Residue-level contacts at the interface:
Residue T340 in protein 2 interacts with residue G57 in protein 1 (closest heavy-atom distance 4.9 Å).
Residue L110 in protein 2 interacts with residue L70 in protein 1 (closest heavy-atom distance 3.1 Å).
Residue Y339 in protein 2 contacts residue G57 in protein 1 (closest heavy-atom distance 2.9 Å).
Residue E175 in protein 2 contacts residue V65 in protein 1 (closest heavy-atom distance 4.4 Å).
Residue I174 in protein 2 contacts residue V65 in protein 1 (closest heavy-atom distance 4.4 Å).
Residue S324 in protein 2 is in contact with residue G57 in protein 1 (closest heavy-atom distance 2.5 Å).
Residue V112 in protein 2 is in contact with residue S69 in protein 1 (closest heavy-atom distance 3.9 Å).
Residue E175 in protein 2 interacts with residue L64 in protein 1 (closest heavy-atom distance 4.8 Å).
Residue N168 in protein 2 interacts with residue V76 in protein 1 (closest heavy-atom distance 3.3 Å).
Residue F326 in protein 2 contacts residue A59 in protein 1 (closest heavy-atom distance 3.2 Å).
Residue S111 in protein 2 interacts with residue L70 in protein 1 (closest heavy-atom distance 3.1 Å).
Residue K109 in protein 2 interacts with residue N71 in protein 1 (closest heavy-atom distance 4.7 Å).
Residue S87 in protein 2 is in contact with residue S69 in protein 1 (closest heavy-atom distance 4.6 Å).
Residue S324 in protein 2 contacts residue Q58 in protein 1 (closest heavy-atom distance 4.4 Å).
Residue A325 in protein 2 interacts with residue A59 in protein 1 (closest heavy-atom distance 4.8 Å).
Residue R116 in protein 2 is in contact with residue L64 in protein 1 (closest heavy-atom distance 3.4 Å).
Residue L85 in protein 2 contacts residue S69 in protein 1 (closest heavy-atom distance 3.4 Å).
Residue R84 in protein 2 is in contact with residue S67 in protein 1 (closest heavy-atom distance 3.0 Å).
Residue Y339 in protein 2 contacts residue Q58 in protein 1 (closest heavy-atom distance 4.5 Å).
Residue T115 in protein 2 contacts residue L64 in protein 1 (closest heavy-atom distance 3.9 Å).
Residue D394 in protein 2 interacts with residue R62 in protein 1 (closest heavy-atom distance 2.6 Å).
Residue L110 in protein 2 contacts residue N71 in protein 1 (closest heavy-atom distance 4.6 Å).
Residue A325 in protein 2 is in contact with residue G57 in protein 1 (closest heavy-atom distance 2.6 Å).
Residue S385 in protein 2 interacts with residue G61 in protein 1 (closest heavy-atom distance 4.3 Å).
Residue A328 in protein 2 is in contact with residue L64 in protein 1 (closest heavy-atom distance 4.3 Å).
Residue T113 in protein 2 interacts with residue V68 in protein 1 (closest heavy-atom distance 3.0 Å).
Residue S114 in protein 2 is in contact with residue S67 in protein 1 (closest heavy-atom distance 3.6 Å).
Residue Y191 in protein 2 interacts with residue S67 in protein 1 (closest heavy-atom distance 3.9 Å).
Residue G337 in protein 2 interacts with residue G57 in protein 1 (closest heavy-atom distance 5.0 Å).
Residue D161 in protein 2 is in contact with residue S67 in protein 1 (closest heavy-atom distance 4.8 Å).
Residue F338 in protein 2 interacts with residue G57 in protein 1 (closest heavy-atom distance 4.1 Å).
Residue F326 in protein 2 contacts residue Q58 in protein 1 (closest heavy-atom distance 3.2 Å).
Residue F326 in protein 2 contacts residue L64 in protein 1 (closest heavy-atom distance 3.9 Å).
Residue V112 in protein 2 is in contact with residue S67 in protein 1 (closest heavy-atom distance 4.1 Å).
Residue A325 in protein 2 interacts with residue Q58 in protein 1 (closest heavy-atom distance 4.4 Å).
Residue A328 in protein 2 is in contact with residue A59 in protein 1 (closest heavy-atom distance 4.7 Å).
Residue F326 in protein 2 interacts with residue G57 in protein 1 (closest heavy-atom distance 3.4 Å).
Residue T113 in protein 2 is in contact with residue S67 in protein 1 (closest heavy-atom distance 3.7 Å).
Residue S114 in protein 2 is in contact with residue R77 in protein 1 (closest heavy-atom distance 4.9 Å).
Residue Y330 in protein 2 is in contact with residue L64 in protein 1 (closest heavy-atom distance 3.4 Å).
Residue S329 in protein 2 is in contact with residue P63 in protein 1 (closest heavy-atom distance 4.4 Å).
Residue R84 in protein 2 is in contact with residue S69 in protein 1 (closest heavy-atom distance 4.0 Å).
Residue S114 in protein 2 interacts with residue A66 in protein 1 (closest heavy-atom distance 4.5 Å).
Residue V112 in protein 2 interacts with residue L70 in protein 1 (closest heavy-atom distance 4.1 Å).
Residue V112 in protein 2 contacts residue V68 in protein 1 (closest heavy-atom distance 3.2 Å).
Residue Q170 in protein 2 contacts residue R77 in protein 1 (closest heavy-atom distance 4.8 Å).
Residue A328 in protein 2 interacts with residue P63 in protein 1 (closest heavy-atom distance 4.2 Å).
Residue K109 in protein 2 contacts residue L70 in protein 1 (closest heavy-atom distance 3.5 Å).
Residue Q170 in protein 2 is in contact with residue Q58 in protein 1 (closest heavy-atom distance 2.6 Å).
Residue A165 in protein 2 interacts with residue V76 in protein 1 (closest heavy-atom distance 4.4 Å).
Residue V323 in protein 2 interacts with residue G57 in protein 1 (closest heavy-atom distance 4.8 Å).
Residue E104 in protein 2 contacts residue N71 in protein 1 (closest heavy-atom distance 4.5 Å).
Residue N327 in protein 2 contacts residue A59 in protein 1 (closest heavy-atom distance 3.1 Å).
Residue D161 in protein 2 interacts with residue S69 in protein 1 (closest heavy-atom distance 5.0 Å).
Residue K109 in protein 2 is in contact with residue V72 in protein 1 (closest heavy-atom distance 5.0 Å).
Residue I174 in protein 2 is in contact with residue L64 in protein 1 (closest heavy-atom distance 3.4 Å).
Residue Y191 in protein 2 is in contact with residue A66 in protein 1 (closest heavy-atom distance 4.5 Å).
Residue H178 in protein 2 is in contact with residue L64 in protein 1 (closest heavy-atom distance 3.1 Å).
Residue L190 in protein 2 contacts residue V65 in protein 1 (closest heavy-atom distance 3.7 Å).

The following describes two proteins that form a bound complex.

Sequence of protein 2:
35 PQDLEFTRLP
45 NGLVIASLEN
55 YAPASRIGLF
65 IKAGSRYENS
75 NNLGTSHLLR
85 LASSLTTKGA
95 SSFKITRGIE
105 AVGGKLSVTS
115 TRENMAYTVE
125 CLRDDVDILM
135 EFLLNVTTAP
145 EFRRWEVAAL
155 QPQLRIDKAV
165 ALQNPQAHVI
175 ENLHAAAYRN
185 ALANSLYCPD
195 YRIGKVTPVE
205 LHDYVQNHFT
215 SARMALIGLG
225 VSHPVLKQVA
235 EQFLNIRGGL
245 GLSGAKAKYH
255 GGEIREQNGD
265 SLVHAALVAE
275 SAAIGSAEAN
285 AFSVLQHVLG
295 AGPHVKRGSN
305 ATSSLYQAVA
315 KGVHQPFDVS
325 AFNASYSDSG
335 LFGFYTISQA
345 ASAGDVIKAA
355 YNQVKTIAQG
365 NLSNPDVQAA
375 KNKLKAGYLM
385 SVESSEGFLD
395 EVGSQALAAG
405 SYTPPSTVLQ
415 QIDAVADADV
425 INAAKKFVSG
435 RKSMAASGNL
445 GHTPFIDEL

Sequence of protein 1:
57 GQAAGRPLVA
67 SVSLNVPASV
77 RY